Sequence of protein 2:
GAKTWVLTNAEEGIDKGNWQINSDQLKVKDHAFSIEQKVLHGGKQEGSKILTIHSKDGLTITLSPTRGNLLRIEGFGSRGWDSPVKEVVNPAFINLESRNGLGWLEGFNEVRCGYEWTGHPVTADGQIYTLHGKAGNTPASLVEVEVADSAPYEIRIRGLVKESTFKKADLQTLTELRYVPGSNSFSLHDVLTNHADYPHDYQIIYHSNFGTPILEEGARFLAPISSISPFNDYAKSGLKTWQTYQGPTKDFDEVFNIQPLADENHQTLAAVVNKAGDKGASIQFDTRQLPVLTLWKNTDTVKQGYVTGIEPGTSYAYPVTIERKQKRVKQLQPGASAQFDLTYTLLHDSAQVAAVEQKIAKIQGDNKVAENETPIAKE

This data describes a binding interaction between two proteins.

Interface contacts:
Residue L107 in protein 1 interacts with residue K172 in protein 2 (closest heavy-atom distance 4.2 Å).
Residue H41 in protein 1 interacts with residue I14 in protein 2 (closest heavy-atom distance 3.8 Å).
Residue P86 in protein 1 interacts with residue S168 in protein 2 (closest heavy-atom distance 3.7 Å).
Residue Q45 in protein 1 is in contact with residue A10 in protein 2 (closest heavy-atom distance 2.9 Å).
Residue E89 in protein 1 is in contact with residue S145 in protein 2 (closest heavy-atom distance 2.6 Å).
Residue N303 in protein 1 is in contact with residue K171 in protein 2 (closest heavy-atom distance 2.8 Å).
Residue H41 in protein 1 contacts residue A10 in protein 2 (closest heavy-atom distance 3.5 Å).
Residue F95 in protein 1 interacts with residue N92 in protein 2 (closest heavy-atom distance 3.6 Å).
Residue E258 in protein 1 is in contact with residue K171 in protein 2 (closest heavy-atom distance 2.9 Å).
Residue E108 in protein 1 contacts residue T169 in protein 2 (closest heavy-atom distance 3.7 Å).
Residue T306 in protein 1 is in contact with residue Y202 in protein 2 (closest heavy-atom distance 3.8 Å).
Residue H41 in protein 1 contacts residue G13 in protein 2 (closest heavy-atom distance 3.1 Å).
Residue K308 in protein 1 is in contact with residue D201 in protein 2 (closest heavy-atom distance 3.4 Å).
Residue L40 in protein 1 contacts residue G13 in protein 2 (closest heavy-atom distance 3.9 Å).
Residue K254 in protein 1 is in contact with residue D201 in protein 2 (closest heavy-atom distance 3.3 Å).
Residue L107 in protein 1 is in contact with residue T169 in protein 2 (closest heavy-atom distance 3.8 Å).
Residue V87 in protein 1 interacts with residue F170 in protein 2 (closest heavy-atom distance 4.0 Å).
Residue H41 in protein 1 contacts residue D15 in protein 2 (closest heavy-atom distance 3.7 Å).
Residue N97 in protein 1 interacts with residue N97 in protein 2 (closest heavy-atom distance 3.0 Å).
Residue G42 in protein 1 contacts residue T8 in protein 2 (closest heavy-atom distance 3.6 Å).
Residue N102 in protein 1 is in contact with residue G130 in protein 2 (closest heavy-atom distance 3.0 Å).
Residue W83 in protein 1 interacts with residue F170 in protein 2 (closest heavy-atom distance 3.7 Å).
Residue Q309 in protein 1 is in contact with residue K171 in protein 2 (closest heavy-atom distance 3.9 Å).
Residue G43 in protein 1 is in contact with residue S145 in protein 2 (closest heavy-atom distance 3.7 Å).
Residue K308 in protein 1 contacts residue H199 in protein 2 (closest heavy-atom distance 3.5 Å).
Residue Q309 in protein 1 is in contact with residue F170 in protein 2 (closest heavy-atom distance 3.4 Å).
Residue E46 in protein 1 interacts with residue D15 in protein 2 (closest heavy-atom distance 4.1 Å).
Residue E89 in protein 1 interacts with residue A10 in protein 2 (closest heavy-atom distance 3.5 Å).
Residue R101 in protein 1 contacts residue E120 in protein 2 (closest heavy-atom distance 2.8 Å).
Residue R101 in protein 1 is in contact with residue T169 in protein 2 (closest heavy-atom distance 3.4 Å).
Residue D257 in protein 1 interacts with residue K171 in protein 2 (closest heavy-atom distance 2.7 Å).
Residue W301 in protein 1 is in contact with residue F170 in protein 2 (closest heavy-atom distance 3.8 Å).
Residue N97 in protein 1 interacts with residue E99 in protein 2 (closest heavy-atom distance 3.9 Å).
Residue E99 in protein 1 contacts residue E99 in protein 2 (closest heavy-atom distance 3.8 Å).
Residue T306 in protein 1 is in contact with residue D201 in protein 2 (closest heavy-atom distance 2.6 Å).
Residue Q45 in protein 1 is in contact with residue G13 in protein 2 (closest heavy-atom distance 3.8 Å).
Residue G43 in protein 1 contacts residue A144 in protein 2 (closest heavy-atom distance 2.9 Å).
Residue V87 in protein 1 interacts with residue S168 in protein 2 (closest heavy-atom distance 3.8 Å).
Residue F95 in protein 1 contacts residue P143 in protein 2 (closest heavy-atom distance 3.9 Å).
Residue A94 in protein 1 interacts with residue A94 in protein 2 (closest heavy-atom distance 3.6 Å).
Residue K44 in protein 1 contacts residue P143 in protein 2 (closest heavy-atom distance 4.1 Å).
Residue G42 in protein 1 is in contact with residue A144 in protein 2 (closest heavy-atom distance 4.1 Å).
Residue S100 in protein 1 interacts with residue E99 in protein 2 (closest heavy-atom distance 3.5 Å).
Residue R101 in protein 1 interacts with residue E99 in protein 2 (closest heavy-atom distance 4.1 Å).
Residue N102 in protein 1 interacts with residue Q131 in protein 2 (closest heavy-atom distance 3.8 Å).
Residue E89 in protein 1 contacts residue K166 in protein 2 (closest heavy-atom distance 4.2 Å).
Residue D305 in protein 1 interacts with residue Y202 in protein 2 (closest heavy-atom distance 2.6 Å).
Residue E108 in protein 1 is in contact with residue K138 in protein 2 (closest heavy-atom distance 2.9 Å).
Residue R101 in protein 1 is in contact with residue Q131 in protein 2 (closest heavy-atom distance 3.4 Å).
Residue G43 in protein 1 is in contact with residue P143 in protein 2 (closest heavy-atom distance 3.6 Å).
Residue P86 in protein 1 is in contact with residue F170 in protein 2 (closest heavy-atom distance 3.8 Å).
Residue D255 in protein 1 contacts residue Y202 in protein 2 (closest heavy-atom distance 2.7 Å).
Residue F110 in protein 1 contacts residue F170 in protein 2 (closest heavy-atom distance 3.5 Å).
Residue F95 in protein 1 is in contact with residue A94 in protein 2 (closest heavy-atom distance 3.8 Å).
Residue P86 in protein 1 is in contact with residue D174 in protein 2 (closest heavy-atom distance 4.0 Å).
Residue L104 in protein 1 interacts with residue K172 in protein 2 (closest heavy-atom distance 4.1 Å).
Residue Q309 in protein 1 contacts residue Y202 in protein 2 (closest heavy-atom distance 3.5 Å).
Residue G42 in protein 1 interacts with residue A10 in protein 2 (closest heavy-atom distance 3.8 Å).
Residue K254 in protein 1 is in contact with residue Y202 in protein 2 (closest heavy-atom distance 3.5 Å).
Residue L107 in protein 1 interacts with residue F170 in protein 2 (closest heavy-atom distance 3.1 Å).

Sequence of protein 1:
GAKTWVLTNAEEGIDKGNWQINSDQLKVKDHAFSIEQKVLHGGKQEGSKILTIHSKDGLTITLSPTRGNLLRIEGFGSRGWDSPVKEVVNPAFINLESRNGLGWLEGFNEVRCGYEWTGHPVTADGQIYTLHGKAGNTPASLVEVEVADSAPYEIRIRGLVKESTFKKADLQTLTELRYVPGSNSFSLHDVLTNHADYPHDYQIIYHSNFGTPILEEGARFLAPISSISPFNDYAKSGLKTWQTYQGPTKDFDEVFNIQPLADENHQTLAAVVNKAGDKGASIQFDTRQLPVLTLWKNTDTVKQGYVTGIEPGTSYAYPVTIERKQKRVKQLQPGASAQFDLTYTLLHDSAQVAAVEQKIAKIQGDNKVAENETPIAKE